The following describes two proteins that form a bound complex.

Sequence of the second protein:
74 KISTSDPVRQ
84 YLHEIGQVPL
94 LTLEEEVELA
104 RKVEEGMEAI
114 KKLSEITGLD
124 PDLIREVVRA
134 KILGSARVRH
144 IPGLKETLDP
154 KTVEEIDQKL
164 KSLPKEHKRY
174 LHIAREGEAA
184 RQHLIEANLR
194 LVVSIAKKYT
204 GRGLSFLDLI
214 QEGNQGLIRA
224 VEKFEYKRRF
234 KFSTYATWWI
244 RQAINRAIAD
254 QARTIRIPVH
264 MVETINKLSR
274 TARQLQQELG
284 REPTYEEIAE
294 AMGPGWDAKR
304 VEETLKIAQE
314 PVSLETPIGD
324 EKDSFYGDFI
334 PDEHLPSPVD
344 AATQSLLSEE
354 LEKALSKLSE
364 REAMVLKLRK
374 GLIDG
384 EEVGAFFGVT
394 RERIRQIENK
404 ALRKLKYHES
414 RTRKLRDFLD

Sequence of the first protein:
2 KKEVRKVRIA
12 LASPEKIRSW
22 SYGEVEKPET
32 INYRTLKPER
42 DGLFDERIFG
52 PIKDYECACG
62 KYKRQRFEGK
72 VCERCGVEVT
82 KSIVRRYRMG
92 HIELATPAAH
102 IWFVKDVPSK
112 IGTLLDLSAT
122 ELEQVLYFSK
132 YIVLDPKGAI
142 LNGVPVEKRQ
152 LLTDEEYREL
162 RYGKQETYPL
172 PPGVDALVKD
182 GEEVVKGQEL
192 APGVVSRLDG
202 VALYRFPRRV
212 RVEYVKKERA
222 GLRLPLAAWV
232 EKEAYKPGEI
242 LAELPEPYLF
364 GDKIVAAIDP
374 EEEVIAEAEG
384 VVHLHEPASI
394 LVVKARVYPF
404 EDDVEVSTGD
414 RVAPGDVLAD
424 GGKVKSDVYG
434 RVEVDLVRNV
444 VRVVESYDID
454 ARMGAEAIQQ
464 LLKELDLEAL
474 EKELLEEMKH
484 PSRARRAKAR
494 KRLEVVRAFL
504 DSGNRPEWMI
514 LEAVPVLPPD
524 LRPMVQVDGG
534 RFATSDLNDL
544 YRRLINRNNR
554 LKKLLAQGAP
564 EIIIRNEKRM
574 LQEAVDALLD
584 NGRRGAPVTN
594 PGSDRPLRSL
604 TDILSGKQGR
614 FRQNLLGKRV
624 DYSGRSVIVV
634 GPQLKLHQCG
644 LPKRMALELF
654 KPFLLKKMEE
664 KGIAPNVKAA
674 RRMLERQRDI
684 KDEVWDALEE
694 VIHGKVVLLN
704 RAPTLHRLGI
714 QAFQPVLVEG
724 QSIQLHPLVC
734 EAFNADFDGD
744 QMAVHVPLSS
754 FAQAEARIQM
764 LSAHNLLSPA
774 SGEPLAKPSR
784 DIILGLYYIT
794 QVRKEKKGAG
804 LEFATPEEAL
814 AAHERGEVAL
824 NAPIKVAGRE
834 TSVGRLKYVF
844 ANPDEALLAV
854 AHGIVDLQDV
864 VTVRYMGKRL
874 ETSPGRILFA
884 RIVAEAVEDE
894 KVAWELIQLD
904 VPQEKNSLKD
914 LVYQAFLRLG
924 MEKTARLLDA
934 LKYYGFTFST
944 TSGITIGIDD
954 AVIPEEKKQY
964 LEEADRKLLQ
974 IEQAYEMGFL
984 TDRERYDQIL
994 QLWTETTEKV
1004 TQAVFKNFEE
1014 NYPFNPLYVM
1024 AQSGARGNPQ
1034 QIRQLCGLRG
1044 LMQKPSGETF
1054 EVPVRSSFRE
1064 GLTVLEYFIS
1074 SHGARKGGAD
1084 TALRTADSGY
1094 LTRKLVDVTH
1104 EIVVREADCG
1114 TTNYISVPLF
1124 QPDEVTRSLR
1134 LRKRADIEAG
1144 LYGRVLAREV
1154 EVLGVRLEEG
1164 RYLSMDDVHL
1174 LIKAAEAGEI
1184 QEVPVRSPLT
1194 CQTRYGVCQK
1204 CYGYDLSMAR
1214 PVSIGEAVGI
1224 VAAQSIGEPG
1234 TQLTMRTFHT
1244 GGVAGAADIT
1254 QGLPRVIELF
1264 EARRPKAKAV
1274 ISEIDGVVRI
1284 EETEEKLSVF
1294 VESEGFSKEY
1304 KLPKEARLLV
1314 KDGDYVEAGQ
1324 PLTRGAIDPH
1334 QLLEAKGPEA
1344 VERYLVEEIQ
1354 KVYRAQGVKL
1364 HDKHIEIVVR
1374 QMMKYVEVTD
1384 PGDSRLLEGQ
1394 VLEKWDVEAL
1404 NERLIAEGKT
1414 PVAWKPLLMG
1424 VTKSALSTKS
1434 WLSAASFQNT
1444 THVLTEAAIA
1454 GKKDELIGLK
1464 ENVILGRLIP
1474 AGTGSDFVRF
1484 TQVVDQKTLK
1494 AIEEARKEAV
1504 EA

Contacts between the two chains:
Residue N569 in the first protein is in contact with residue P80 in the second protein (closest heavy-atom distance 3.1 Å).
Residue D539 in the first protein interacts with residue E318 in the second protein (closest heavy-atom distance 2.5 Å).
Residue D542 in the first protein contacts residue T257 in the second protein (closest heavy-atom distance 3.0 Å).
Residue R572 in the first protein contacts residue Q83 in the second protein (closest heavy-atom distance 2.7 Å).
Residue R587 in the first protein contacts residue K74 in the second protein (closest heavy-atom distance 3.0 Å).
Residue L557 in the first protein is in contact with residue Q214 in the second protein (closest heavy-atom distance 3.1 Å).
Residue K426 in the first protein contacts residue K134 in the second protein (closest heavy-atom distance 3.1 Å).
Residue R675 in the first protein contacts residue R419 in the second protein (closest heavy-atom distance 3.1 Å).
Residue F535 in the first protein interacts with residue V315 in the second protein (closest heavy-atom distance 2.8 Å).
Residue S83 in the first protein interacts with residue H337 in the second protein (closest heavy-atom distance 3.1 Å).
Residue Y132 in the first protein interacts with residue D79 in the second protein (closest heavy-atom distance 3.0 Å).
Residue K131 in the first protein interacts with residue Q83 in the second protein (closest heavy-atom distance 2.8 Å).
Residue A536 in the first protein is in contact with residue V315 in the second protein (closest heavy-atom distance 3.0 Å).
Residue K426 in the first protein contacts residue G137 in the second protein (closest heavy-atom distance 3.1 Å).
Residue R601 in the first protein is in contact with residue F328 in the second protein (closest heavy-atom distance 3.1 Å).
Residue N33 in the first protein contacts residue R259 in the second protein (closest heavy-atom distance 2.7 Å).
Residue K426 in the first protein is in contact with residue S138 in the second protein (closest heavy-atom distance 3.1 Å).
Residue R553 in the first protein contacts residue D211 in the second protein (closest heavy-atom distance 2.8 Å).
Residue F68 in the first protein contacts residue L375 in the second protein (closest heavy-atom distance 3.0 Å).
Residue G561 in the first protein contacts residue R184 in the second protein (closest heavy-atom distance 2.9 Å).
Residue Q616 in the first protein is in contact with residue D326 in the second protein (closest heavy-atom distance 3.1 Å).
Residue I565 in the first protein interacts with residue E87 in the second protein (closest heavy-atom distance 3.1 Å).
Residue D539 in the first protein interacts with residue S316 in the second protein (closest heavy-atom distance 2.4 Å).
Residue V437 in the first protein is in contact with residue E179 in the second protein (closest heavy-atom distance 2.7 Å).
Residue Q560 in the first protein contacts residue R184 in the second protein (closest heavy-atom distance 2.4 Å).
Residue R545 in the first protein contacts residue Q254 in the second protein (closest heavy-atom distance 2.6 Å).
Residue R545 in the first protein is in contact with residue R256 in the second protein (closest heavy-atom distance 2.7 Å).
Residue Y34 in the first protein interacts with residue M264 in the second protein (closest heavy-atom distance 3.1 Å).
Residue R613 in the first protein interacts with residue F328 in the second protein (closest heavy-atom distance 3.0 Å).
Residue R553 in the first protein contacts residue Q214 in the second protein (closest heavy-atom distance 3.2 Å).
Residue R675 in the first protein interacts with residue D420 in the second protein (closest heavy-atom distance 2.5 Å).
Residue E570 in the first protein interacts with residue Q214 in the second protein (closest heavy-atom distance 2.9 Å).
Residue S130 in the first protein interacts with residue D79 in the second protein (closest heavy-atom distance 2.6 Å).
Residue V384 in the first protein contacts residue R232 in the second protein (closest heavy-atom distance 3.1 Å).
Residue R572 in the first protein interacts with residue P80 in the second protein (closest heavy-atom distance 2.9 Å).
Residue D423 in the first protein contacts residue H175 in the second protein (closest heavy-atom distance 2.7 Å).
Residue R598 in the first protein is in contact with residue E318 in the second protein (closest heavy-atom distance 3.1 Å).
Residue R572 in the first protein is in contact with residue D79 in the second protein (closest heavy-atom distance 2.5 Å).
Residue E156 in the first protein contacts residue Q90 in the second protein (closest heavy-atom distance 3.2 Å).
Residue R159 in the first protein interacts with residue E87 in the second protein (closest heavy-atom distance 2.6 Å).
Residue K64 in the first protein is in contact with residue L375 in the second protein (closest heavy-atom distance 3.1 Å).
Residue R65 in the first protein contacts residue L375 in the second protein (closest heavy-atom distance 2.6 Å).
Residue K82 in the first protein interacts with residue P339 in the second protein (closest heavy-atom distance 3.0 Å).
Residue I32 in the first protein is in contact with residue I258 in the second protein (closest heavy-atom distance 2.9 Å).
Residue E214 in the first protein contacts residue E101 in the second protein (closest heavy-atom distance 3.0 Å).
Residue R598 in the first protein interacts with residue F328 in the second protein (closest heavy-atom distance 3.0 Å).
Residue T31 in the first protein interacts with residue T257 in the second protein (closest heavy-atom distance 2.5 Å).
Residue K64 in the first protein contacts residue I376 in the second protein (closest heavy-atom distance 2.7 Å).
Residue R550 in the first protein interacts with residue D211 in the second protein (closest heavy-atom distance 2.6 Å).
Residue I566 in the first protein is in contact with residue Q214 in the second protein (closest heavy-atom distance 3.0 Å).
Residue R65 in the first protein contacts residue G374 in the second protein (closest heavy-atom distance 2.6 Å).
Residue N549 in the first protein interacts with residue Q254 in the second protein (closest heavy-atom distance 2.6 Å).
Residue D423 in the first protein interacts with residue L174 in the second protein (closest heavy-atom distance 2.9 Å).
Residue Y215 in the first protein interacts with residue R104 in the second protein (closest heavy-atom distance 3.0 Å).
Residue N569 in the first protein interacts with residue Y84 in the second protein (closest heavy-atom distance 3.0 Å).
Residue R534 in the first protein interacts with residue Q312 in the second protein (closest heavy-atom distance 2.9 Å).
Residue N569 in the first protein contacts residue L210 in the second protein (closest heavy-atom distance 3.2 Å).
Residue K671 in the first protein is in contact with residue F421 in the second protein (closest heavy-atom distance 2.7 Å).
Residue F535 in the first protein is in contact with residue P314 in the second protein (closest heavy-atom distance 3.1 Å).
Residue K671 in the first protein contacts residue D423 in the second protein (closest heavy-atom distance 2.9 Å).